The following describes two proteins that form a bound complex.

Sequence of protein 2:
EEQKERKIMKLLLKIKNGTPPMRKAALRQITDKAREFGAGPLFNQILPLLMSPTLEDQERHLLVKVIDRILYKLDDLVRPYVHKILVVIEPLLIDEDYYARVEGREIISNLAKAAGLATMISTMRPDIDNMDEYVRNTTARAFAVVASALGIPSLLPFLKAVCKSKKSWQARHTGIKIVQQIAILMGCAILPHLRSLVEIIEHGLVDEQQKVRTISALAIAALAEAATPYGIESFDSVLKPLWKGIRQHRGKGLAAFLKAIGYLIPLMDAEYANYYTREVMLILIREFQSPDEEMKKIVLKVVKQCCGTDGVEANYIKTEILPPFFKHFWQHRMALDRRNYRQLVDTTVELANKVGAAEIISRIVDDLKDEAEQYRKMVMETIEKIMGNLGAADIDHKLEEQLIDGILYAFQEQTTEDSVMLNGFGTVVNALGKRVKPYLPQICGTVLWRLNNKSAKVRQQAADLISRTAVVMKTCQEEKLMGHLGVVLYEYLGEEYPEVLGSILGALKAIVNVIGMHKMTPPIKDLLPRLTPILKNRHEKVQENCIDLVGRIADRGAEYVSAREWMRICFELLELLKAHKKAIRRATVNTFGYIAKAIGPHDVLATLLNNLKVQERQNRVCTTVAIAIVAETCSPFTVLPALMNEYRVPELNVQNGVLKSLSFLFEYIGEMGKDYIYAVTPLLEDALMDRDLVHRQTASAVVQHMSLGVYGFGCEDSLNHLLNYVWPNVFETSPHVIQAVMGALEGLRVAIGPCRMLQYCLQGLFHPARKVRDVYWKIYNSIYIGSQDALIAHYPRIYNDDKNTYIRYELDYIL

Residue-level contacts at the interface:
Residue V219 in protein 2 contacts residue L136 in protein 1 (closest heavy-atom distance 3.7 Å).
Residue K81 in protein 2 interacts with residue E178 in protein 1 (closest heavy-atom distance 3.0 Å).
Residue Y129 in protein 2 interacts with residue I171 in protein 1 (closest heavy-atom distance 3.8 Å).
Residue Q267 in protein 2 contacts residue E99 in protein 1 (closest heavy-atom distance 3.9 Å).
Residue R85 in protein 2 is in contact with residue E173 in protein 1 (closest heavy-atom distance 3.1 Å).
Residue I178 in protein 2 contacts residue V143 in protein 1 (closest heavy-atom distance 3.5 Å).
Residue R193 in protein 2 contacts residue E100 in protein 1 (closest heavy-atom distance 3.4 Å).
Residue Y129 in protein 2 is in contact with residue R168 in protein 1 (closest heavy-atom distance 3.2 Å).
Residue K354 in protein 2 interacts with residue E92 in protein 1 (closest heavy-atom distance 2.3 Å).
Residue E708 in protein 2 contacts residue E614 in protein 1 (closest heavy-atom distance 2.7 Å).
Residue R748 in protein 2 interacts with residue F461 in protein 1 (closest heavy-atom distance 3.2 Å).
Residue A218 in protein 2 interacts with residue P135 in protein 1 (closest heavy-atom distance 3.4 Å).
Residue R748 in protein 2 interacts with residue R462 in protein 1 (closest heavy-atom distance 3.0 Å).
Residue K309 in protein 2 interacts with residue F96 in protein 1 (closest heavy-atom distance 3.3 Å).
Residue R126 in protein 2 is in contact with residue I171 in protein 1 (closest heavy-atom distance 3.7 Å).
Residue P137 in protein 2 interacts with residue M151 in protein 1 (closest heavy-atom distance 3.9 Å).
Residue K268 in protein 2 interacts with residue E97 in protein 1 (closest heavy-atom distance 3.1 Å).
Residue I178 in protein 2 is in contact with residue M140 in protein 1 (closest heavy-atom distance 3.8 Å).
Residue P214 in protein 2 interacts with residue F139 in protein 1 (closest heavy-atom distance 3.7 Å).
Residue R85 in protein 2 contacts residue E174 in protein 1 (closest heavy-atom distance 3.2 Å).
Residue E190 in protein 2 contacts residue E100 in protein 1 (closest heavy-atom distance 3.0 Å).
Residue D133 in protein 2 contacts residue R153 in protein 1 (closest heavy-atom distance 2.6 Å).
Residue D743 in protein 2 is in contact with residue D483 in protein 1 (closest heavy-atom distance 3.8 Å).
Residue K81 in protein 2 interacts with residue D175 in protein 1 (closest heavy-atom distance 3.2 Å).
Residue K223 in protein 2 contacts residue P135 in protein 1 (closest heavy-atom distance 2.9 Å).
Residue L275 in protein 2 interacts with residue F96 in protein 1 (closest heavy-atom distance 3.6 Å).
Residue K268 in protein 2 interacts with residue E100 in protein 1 (closest heavy-atom distance 2.9 Å).
Residue D125 in protein 2 contacts residue R168 in protein 1 (closest heavy-atom distance 3.1 Å).
Residue W226 in protein 2 is in contact with residue E101 in protein 1 (closest heavy-atom distance 3.4 Å).
Residue K81 in protein 2 interacts with residue F181 in protein 1 (closest heavy-atom distance 3.8 Å).
Residue P78 in protein 2 is in contact with residue F181 in protein 1 (closest heavy-atom distance 3.9 Å).
Residue R136 in protein 2 interacts with residue M151 in protein 1 (closest heavy-atom distance 3.8 Å).
Residue K268 in protein 2 contacts residue E99 in protein 1 (closest heavy-atom distance 3.2 Å).
Residue K221 in protein 2 interacts with residue P135 in protein 1 (closest heavy-atom distance 3.4 Å).
Residue K130 in protein 2 interacts with residue E172 in protein 1 (closest heavy-atom distance 3.5 Å).
Residue K234 in protein 2 interacts with residue E97 in protein 1 (closest heavy-atom distance 3.5 Å).
Residue E190 in protein 2 is in contact with residue E97 in protein 1 (closest heavy-atom distance 2.3 Å).
Residue Y129 in protein 2 is in contact with residue I167 in protein 1 (closest heavy-atom distance 3.8 Å).
Residue K309 in protein 2 interacts with residue Y95 in protein 1 (closest heavy-atom distance 2.6 Å).
Residue E351 in protein 2 is in contact with residue E92 in protein 1 (closest heavy-atom distance 2.8 Å).
Residue R198 in protein 2 interacts with residue N88 in protein 1 (closest heavy-atom distance 2.7 Å).
Residue R85 in protein 2 is in contact with residue E178 in protein 1 (closest heavy-atom distance 3.7 Å).
Residue K316 in protein 2 is in contact with residue E92 in protein 1 (closest heavy-atom distance 2.9 Å).
Residue K223 in protein 2 interacts with residue D134 in protein 1 (closest heavy-atom distance 3.0 Å).
Residue I355 in protein 2 contacts residue E92 in protein 1 (closest heavy-atom distance 3.1 Å).
Residue K309 in protein 2 interacts with residue E99 in protein 1 (closest heavy-atom distance 2.8 Å).
Residue R85 in protein 2 is in contact with residue I171 in protein 1 (closest heavy-atom distance 3.6 Å).
Residue R748 in protein 2 is in contact with residue K463 in protein 1 (closest heavy-atom distance 2.7 Å).
Residue R85 in protein 2 contacts residue E172 in protein 1 (closest heavy-atom distance 3.8 Å).
Residue A312 in protein 2 is in contact with residue F96 in protein 1 (closest heavy-atom distance 3.9 Å).
Residue N710 in protein 2 is in contact with residue P585 in protein 1 (closest heavy-atom distance 3.3 Å).
Residue E351 in protein 2 interacts with residue Y95 in protein 1 (closest heavy-atom distance 2.6 Å).
Residue R136 in protein 2 is in contact with residue D150 in protein 1 (closest heavy-atom distance 2.2 Å).
Residue F215 in protein 2 is in contact with residue F139 in protein 1 (closest heavy-atom distance 3.3 Å).
Residue R182 in protein 2 is in contact with residue M140 in protein 1 (closest heavy-atom distance 3.4 Å).
Residue T271 in protein 2 is in contact with residue F96 in protein 1 (closest heavy-atom distance 3.7 Å).
Residue K268 in protein 2 is in contact with residue F96 in protein 1 (closest heavy-atom distance 3.8 Å).
Residue S222 in protein 2 contacts residue L136 in protein 1 (closest heavy-atom distance 3.7 Å).
Residue A313 in protein 2 is in contact with residue F96 in protein 1 (closest heavy-atom distance 3.4 Å).
Residue R396 in protein 2 is in contact with residue E91 in protein 1 (closest heavy-atom distance 3.1 Å).

Sequence of protein 1:
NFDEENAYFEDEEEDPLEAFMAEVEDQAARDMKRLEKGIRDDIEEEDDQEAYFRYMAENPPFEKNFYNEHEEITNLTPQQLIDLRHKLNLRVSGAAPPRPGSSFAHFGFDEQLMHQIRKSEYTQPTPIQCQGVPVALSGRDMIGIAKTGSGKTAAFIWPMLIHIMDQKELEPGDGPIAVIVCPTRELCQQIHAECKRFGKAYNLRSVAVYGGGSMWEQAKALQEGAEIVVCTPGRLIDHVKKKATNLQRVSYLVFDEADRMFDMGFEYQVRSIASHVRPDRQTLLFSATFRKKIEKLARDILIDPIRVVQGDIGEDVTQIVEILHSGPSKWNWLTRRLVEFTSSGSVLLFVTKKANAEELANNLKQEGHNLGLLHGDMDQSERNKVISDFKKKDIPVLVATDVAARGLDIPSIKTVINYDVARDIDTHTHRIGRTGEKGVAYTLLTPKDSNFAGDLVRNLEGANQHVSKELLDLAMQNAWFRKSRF